The following describes two proteins that form a bound complex.

Sequence of chain B:
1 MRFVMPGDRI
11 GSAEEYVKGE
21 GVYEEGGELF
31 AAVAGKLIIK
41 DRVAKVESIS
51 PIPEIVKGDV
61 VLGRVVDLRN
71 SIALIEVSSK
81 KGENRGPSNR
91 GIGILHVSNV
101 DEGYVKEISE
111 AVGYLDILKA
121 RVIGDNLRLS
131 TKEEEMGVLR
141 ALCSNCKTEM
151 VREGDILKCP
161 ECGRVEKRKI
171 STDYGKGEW

Sequence of chain A:
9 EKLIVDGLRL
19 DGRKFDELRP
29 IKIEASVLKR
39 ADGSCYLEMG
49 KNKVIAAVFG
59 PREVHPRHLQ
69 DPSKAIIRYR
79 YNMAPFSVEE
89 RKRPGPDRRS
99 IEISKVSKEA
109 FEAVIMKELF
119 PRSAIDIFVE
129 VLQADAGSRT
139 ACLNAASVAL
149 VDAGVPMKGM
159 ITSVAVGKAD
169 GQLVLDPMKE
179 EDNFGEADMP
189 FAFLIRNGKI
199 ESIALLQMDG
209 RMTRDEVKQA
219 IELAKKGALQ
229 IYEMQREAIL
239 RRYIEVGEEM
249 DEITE

Contacts between the two chains:
Residue P59 in chain A interacts with residue P87 in chain B (closest heavy-atom distance 4.2 Å).
Residue P154 in chain A interacts with residue I52 in chain B (closest heavy-atom distance 4.3 Å).
Residue Q233 in chain A interacts with residue M5 in chain B (closest heavy-atom distance 3.8 Å).
Residue V153 in chain A interacts with residue A32 in chain B (closest heavy-atom distance 4.2 Å).
Residue R194 in chain A contacts residue E25 in chain B (closest heavy-atom distance 2.7 Å).
Residue G152 in chain A interacts with residue I52 in chain B (closest heavy-atom distance 4.0 Å).
Residue G152 in chain A contacts residue V33 in chain B (closest heavy-atom distance 3.5 Å).
Residue R194 in chain A interacts with residue F30 in chain B (closest heavy-atom distance 3.4 Å).
Residue Y241 in chain A contacts residue G35 in chain B (closest heavy-atom distance 3.6 Å).
Residue R194 in chain A is in contact with residue G7 in chain B (closest heavy-atom distance 3.5 Å).
Residue M158 in chain A contacts residue P6 in chain B (closest heavy-atom distance 3.9 Å).
Residue E61 in chain A interacts with residue R90 in chain B (closest heavy-atom distance 3.9 Å).
Residue R234 in chain A contacts residue F3 in chain B (closest heavy-atom distance 3.8 Å).
Residue D40 in chain A contacts residue S50 in chain B (closest heavy-atom distance 4.3 Å).
Residue I237 in chain A contacts residue F3 in chain B (closest heavy-atom distance 4.2 Å).
Residue G157 in chain A is in contact with residue G7 in chain B (closest heavy-atom distance 3.8 Å).
Residue M155 in chain A is in contact with residue P6 in chain B (closest heavy-atom distance 4.3 Å).
Residue P154 in chain A is in contact with residue A32 in chain B (closest heavy-atom distance 3.4 Å).
Residue R234 in chain A interacts with residue M5 in chain B (closest heavy-atom distance 3.3 Å).
Residue R234 in chain A is in contact with residue D8 in chain B (closest heavy-atom distance 2.5 Å).
Residue G152 in chain A is in contact with residue S48 in chain B (closest heavy-atom distance 4.0 Å).
Residue I237 in chain A interacts with residue A34 in chain B (closest heavy-atom distance 3.9 Å).
Residue K156 in chain A contacts residue G7 in chain B (closest heavy-atom distance 3.3 Å).
Residue Y230 in chain A interacts with residue M5 in chain B (closest heavy-atom distance 4.0 Å).
Residue M155 in chain A contacts residue A31 in chain B (closest heavy-atom distance 4.0 Å).
Residue D150 in chain A interacts with residue I49 in chain B (closest heavy-atom distance 3.6 Å).
Residue R194 in chain A interacts with residue Y23 in chain B (closest heavy-atom distance 2.5 Å).
Residue I237 in chain A contacts residue M5 in chain B (closest heavy-atom distance 4.0 Å).
Residue P154 in chain A contacts residue V33 in chain B (closest heavy-atom distance 4.3 Å).
Residue Y230 in chain A interacts with residue D8 in chain B (closest heavy-atom distance 3.7 Å).
Residue N195 in chain A is in contact with residue R9 in chain B (closest heavy-atom distance 3.4 Å).
Residue D150 in chain A interacts with residue S50 in chain B (closest heavy-atom distance 3.2 Å).
Residue N195 in chain A interacts with residue G7 in chain B (closest heavy-atom distance 3.0 Å).
Residue A151 in chain A interacts with residue R85 in chain B (closest heavy-atom distance 2.5 Å).
Residue F118 in chain A is in contact with residue S88 in chain B (closest heavy-atom distance 3.6 Å).
Residue M114 in chain A is in contact with residue A32 in chain B (closest heavy-atom distance 4.0 Å).
Residue K156 in chain A is in contact with residue Y23 in chain B (closest heavy-atom distance 2.6 Å).
Residue S121 in chain A contacts residue S88 in chain B (closest heavy-atom distance 4.4 Å).
Residue F118 in chain A interacts with residue I52 in chain B (closest heavy-atom distance 3.5 Å).
Residue N195 in chain A contacts residue D8 in chain B (closest heavy-atom distance 4.1 Å).
Residue V149 in chain A is in contact with residue P6 in chain B (closest heavy-atom distance 3.8 Å).
Residue V149 in chain A is in contact with residue A34 in chain B (closest heavy-atom distance 3.3 Å).
Residue M155 in chain A interacts with residue A32 in chain B (closest heavy-atom distance 3.0 Å).
Residue Y241 in chain A contacts residue K36 in chain B (closest heavy-atom distance 3.3 Å).
Residue Y241 in chain A is in contact with residue F3 in chain B (closest heavy-atom distance 3.7 Å).
Residue V149 in chain A contacts residue I49 in chain B (closest heavy-atom distance 3.4 Å).
Residue D40 in chain A is in contact with residue R85 in chain B (closest heavy-atom distance 3.1 Å).
Residue M114 in chain A interacts with residue Y23 in chain B (closest heavy-atom distance 4.0 Å).
Residue G58 in chain A contacts residue R85 in chain B (closest heavy-atom distance 3.1 Å).
Residue G152 in chain A interacts with residue S50 in chain B (closest heavy-atom distance 4.0 Å).
Residue P59 in chain A contacts residue I52 in chain B (closest heavy-atom distance 3.6 Å).
Residue M158 in chain A interacts with residue M5 in chain B (closest heavy-atom distance 4.0 Å).
Residue V244 in chain A is in contact with residue I49 in chain B (closest heavy-atom distance 4.0 Å).
Residue A151 in chain A is in contact with residue S50 in chain B (closest heavy-atom distance 3.5 Å).
Residue L238 in chain A contacts residue F3 in chain B (closest heavy-atom distance 3.8 Å).
Residue G157 in chain A interacts with residue P6 in chain B (closest heavy-atom distance 3.5 Å).
Residue Y241 in chain A is in contact with residue I49 in chain B (closest heavy-atom distance 3.4 Å).
Residue P59 in chain A interacts with residue R85 in chain B (closest heavy-atom distance 3.8 Å).
Residue K156 in chain A interacts with residue P6 in chain B (closest heavy-atom distance 4.4 Å).
Residue M155 in chain A is in contact with residue Y23 in chain B (closest heavy-atom distance 3.8 Å).